Sequence of chain B:
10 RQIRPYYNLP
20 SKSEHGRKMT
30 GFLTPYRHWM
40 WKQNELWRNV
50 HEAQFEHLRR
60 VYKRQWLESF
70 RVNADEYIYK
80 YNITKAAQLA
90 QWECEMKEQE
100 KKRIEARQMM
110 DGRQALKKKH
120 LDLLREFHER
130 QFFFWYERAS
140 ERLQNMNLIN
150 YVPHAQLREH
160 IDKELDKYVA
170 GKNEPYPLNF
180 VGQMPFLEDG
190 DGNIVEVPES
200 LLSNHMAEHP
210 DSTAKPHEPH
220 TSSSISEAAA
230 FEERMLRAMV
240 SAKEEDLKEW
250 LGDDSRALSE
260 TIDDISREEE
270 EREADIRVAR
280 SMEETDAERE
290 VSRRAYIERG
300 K

This data describes a binding interaction between two proteins.

Residue-level contacts at the interface:
Residue Q42 in chain B contacts residue P138 in chain A (closest heavy-atom distance 4.4 Å).
Residue R63 in chain B contacts residue S170 in chain A (closest heavy-atom distance 3.1 Å).
Residue F54 in chain B interacts with residue W115 in chain A (closest heavy-atom distance 3.4 Å).
Residue F54 in chain B is in contact with residue L110 in chain A (closest heavy-atom distance 3.9 Å).
Residue K62 in chain B is in contact with residue G104 in chain A (closest heavy-atom distance 3.8 Å).
Residue L57 in chain B interacts with residue P125 in chain A (closest heavy-atom distance 3.6 Å).
Residue Y61 in chain B contacts residue F103 in chain A (closest heavy-atom distance 3.8 Å).
Residue K62 in chain B is in contact with residue V105 in chain A (closest heavy-atom distance 3.9 Å).
Residue E67 in chain B is in contact with residue M171 in chain A (closest heavy-atom distance 3.6 Å).
Residue Q64 in chain B is in contact with residue K100 in chain A (closest heavy-atom distance 2.8 Å).
Residue E67 in chain B interacts with residue E168 in chain A (closest heavy-atom distance 4.1 Å).
Residue R58 in chain B interacts with residue R109 in chain A (closest heavy-atom distance 4.5 Å).
Residue Y61 in chain B contacts residue G122 in chain A (closest heavy-atom distance 4.6 Å).
Residue R63 in chain B contacts residue N166 in chain A (closest heavy-atom distance 3.0 Å).
Residue R59 in chain B is in contact with residue N166 in chain A (closest heavy-atom distance 4.6 Å).
Residue Y61 in chain B is in contact with residue L123 in chain A (closest heavy-atom distance 2.5 Å).
Residue H56 in chain B interacts with residue Y167 in chain A (closest heavy-atom distance 2.7 Å).
Residue W46 in chain B contacts residue K137 in chain A (closest heavy-atom distance 4.0 Å).
Residue W46 in chain B is in contact with residue P138 in chain A (closest heavy-atom distance 3.6 Å).
Residue W65 in chain B contacts residue V105 in chain A (closest heavy-atom distance 3.7 Å).
Residue Y61 in chain B interacts with residue F99 in chain A (closest heavy-atom distance 4.0 Å).
Residue W65 in chain B is in contact with residue Y101 in chain A (closest heavy-atom distance 3.5 Å).
Residue Q42 in chain B is in contact with residue L139 in chain A (closest heavy-atom distance 3.8 Å).
Residue W46 in chain B is in contact with residue F140 in chain A (closest heavy-atom distance 3.8 Å).
Residue Q53 in chain B contacts residue P125 in chain A (closest heavy-atom distance 3.5 Å).
Residue Y61 in chain B is in contact with residue K100 in chain A (closest heavy-atom distance 3.9 Å).
Residue F54 in chain B is in contact with residue L124 in chain A (closest heavy-atom distance 4.4 Å).
Residue R63 in chain B contacts residue Y167 in chain A (closest heavy-atom distance 3.1 Å).
Residue E55 in chain B interacts with residue R107 in chain A (closest heavy-atom distance 4.2 Å).
Residue R59 in chain B contacts residue Y167 in chain A (closest heavy-atom distance 3.5 Å).
Residue E67 in chain B contacts residue S170 in chain A (closest heavy-atom distance 2.8 Å).
Residue R58 in chain B contacts residue R107 in chain A (closest heavy-atom distance 3.4 Å).
Residue R70 in chain B is in contact with residue M171 in chain A (closest heavy-atom distance 3.7 Å).
Residue Y61 in chain B contacts residue L124 in chain A (closest heavy-atom distance 4.6 Å).
Residue N43 in chain B is in contact with residue K137 in chain A (closest heavy-atom distance 3.6 Å).
Residue E67 in chain B is in contact with residue N169 in chain A (closest heavy-atom distance 3.8 Å).
Residue R58 in chain B is in contact with residue F103 in chain A (closest heavy-atom distance 3.2 Å).
Residue V60 in chain B is in contact with residue Y167 in chain A (closest heavy-atom distance 4.2 Å).
Residue R63 in chain B is in contact with residue E168 in chain A (closest heavy-atom distance 3.4 Å).
Residue R63 in chain B is in contact with residue L165 in chain A (closest heavy-atom distance 3.5 Å).
Residue H50 in chain B contacts residue S127 in chain A (closest heavy-atom distance 4.0 Å).
Residue L57 in chain B is in contact with residue F103 in chain A (closest heavy-atom distance 4.2 Å).
Residue L45 in chain B contacts residue F140 in chain A (closest heavy-atom distance 3.7 Å).
Residue R70 in chain B contacts residue N169 in chain A (closest heavy-atom distance 3.8 Å).
Residue R47 in chain B interacts with residue L128 in chain A (closest heavy-atom distance 4.1 Å).
Residue E55 in chain B is in contact with residue Y167 in chain A (closest heavy-atom distance 4.6 Å).
Residue Q42 in chain B contacts residue F140 in chain A (closest heavy-atom distance 3.2 Å).
Residue H56 in chain B is in contact with residue N166 in chain A (closest heavy-atom distance 4.2 Å).
Residue R58 in chain B contacts residue C108 in chain A (closest heavy-atom distance 2.5 Å).
Residue R58 in chain B is in contact with residue G104 in chain A (closest heavy-atom distance 3.5 Å).
Residue V71 in chain B contacts residue M171 in chain A (closest heavy-atom distance 3.8 Å).
Residue Y61 in chain B contacts residue G104 in chain A (closest heavy-atom distance 4.3 Å).
Residue L57 in chain B interacts with residue L123 in chain A (closest heavy-atom distance 3.8 Å).
Residue W38 in chain B interacts with residue L139 in chain A (closest heavy-atom distance 4.1 Å).
Residue F54 in chain B is in contact with residue F103 in chain A (closest heavy-atom distance 3.4 Å).
Residue W65 in chain B interacts with residue D97 in chain A (closest heavy-atom distance 3.9 Å).
Residue H50 in chain B interacts with residue P126 in chain A (closest heavy-atom distance 4.4 Å).
Residue H50 in chain B is in contact with residue L128 in chain A (closest heavy-atom distance 3.5 Å).
Residue V60 in chain B interacts with residue N166 in chain A (closest heavy-atom distance 3.9 Å).
Residue L57 in chain B interacts with residue L124 in chain A (closest heavy-atom distance 4.1 Å).

Sequence of chain A:
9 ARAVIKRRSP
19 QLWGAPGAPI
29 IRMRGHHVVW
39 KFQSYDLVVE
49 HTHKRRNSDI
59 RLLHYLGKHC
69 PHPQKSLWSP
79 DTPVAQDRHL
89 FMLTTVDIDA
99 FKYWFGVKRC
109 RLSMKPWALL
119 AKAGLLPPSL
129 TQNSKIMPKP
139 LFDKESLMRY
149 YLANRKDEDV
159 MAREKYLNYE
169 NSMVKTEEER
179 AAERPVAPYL